The following describes two proteins that form a bound complex.

Contacts between the two chains:
Residue F24 in protein 2 is in contact with residue I9 in protein 1 (closest heavy-atom distance 4.0 Å).
Residue H40 in protein 2 contacts residue P7 in protein 1 (closest heavy-atom distance 3.6 Å).
Residue Y131 in protein 2 is in contact with residue A22 in protein 1 (closest heavy-atom distance 4.2 Å).
Residue S192 in protein 2 contacts residue C6 in protein 1 (closest heavy-atom distance 4.5 Å).
Residue H40 in protein 2 interacts with residue I9 in protein 1 (closest heavy-atom distance 3.6 Å).
Residue D171 in protein 2 interacts with residue K8 in protein 1 (closest heavy-atom distance 3.3 Å).
Residue V191 in protein 2 is in contact with residue K8 in protein 1 (closest heavy-atom distance 3.9 Å).
Residue C173 in protein 2 interacts with residue K8 in protein 1 (closest heavy-atom distance 3.5 Å).
Residue G175 in protein 2 contacts residue K8 in protein 1 (closest heavy-atom distance 2.7 Å).
Residue G194 in protein 2 interacts with residue K8 in protein 1 (closest heavy-atom distance 3.9 Å).
Residue Q174 in protein 2 contacts residue N23 in protein 1 (closest heavy-atom distance 3.5 Å).
Residue H23 in protein 2 interacts with residue L10 in protein 1 (closest heavy-atom distance 3.9 Å).
Residue Y195 in protein 2 is in contact with residue A5 in protein 1 (closest heavy-atom distance 3.7 Å).
Residue K43 in protein 2 interacts with residue I9 in protein 1 (closest heavy-atom distance 4.1 Å).
Residue Y195 in protein 2 interacts with residue V3 in protein 1 (closest heavy-atom distance 3.1 Å).
Residue G196 in protein 2 interacts with residue K8 in protein 1 (closest heavy-atom distance 3.8 Å).
Residue Q174 in protein 2 contacts residue I9 in protein 1 (closest heavy-atom distance 3.6 Å).
Residue G196 in protein 2 contacts residue A5 in protein 1 (closest heavy-atom distance 5.0 Å).
Residue F24 in protein 2 is in contact with residue L10 in protein 1 (closest heavy-atom distance 3.1 Å).
Residue G175 in protein 2 contacts residue I9 in protein 1 (closest heavy-atom distance 3.9 Å).
Residue Q174 in protein 2 interacts with residue C6 in protein 1 (closest heavy-atom distance 4.4 Å).
Residue S177 in protein 2 interacts with residue K8 in protein 1 (closest heavy-atom distance 2.9 Å).
Residue Q199 in protein 2 contacts residue V3 in protein 1 (closest heavy-atom distance 4.3 Å).
Residue W193 in protein 2 interacts with residue A5 in protein 1 (closest heavy-atom distance 3.8 Å).
Residue F24 in protein 2 is in contact with residue K11 in protein 1 (closest heavy-atom distance 3.8 Å).
Residue V205 in protein 2 is in contact with residue K8 in protein 1 (closest heavy-atom distance 4.9 Å).
Residue G196 in protein 2 contacts residue C4 in protein 1 (closest heavy-atom distance 3.1 Å).
Residue Q174 in protein 2 contacts residue K8 in protein 1 (closest heavy-atom distance 3.3 Å).
Residue W193 in protein 2 is in contact with residue C6 in protein 1 (closest heavy-atom distance 3.3 Å).
Residue Q174 in protein 2 is in contact with residue I26 in protein 1 (closest heavy-atom distance 3.5 Å).
Residue G204 in protein 2 contacts residue K8 in protein 1 (closest heavy-atom distance 3.7 Å).
Residue C25 in protein 2 contacts residue I9 in protein 1 (closest heavy-atom distance 3.7 Å).
Residue Y42 in protein 2 contacts residue K11 in protein 1 (closest heavy-atom distance 4.8 Å).
Residue Y195 in protein 2 interacts with residue C4 in protein 1 (closest heavy-atom distance 3.4 Å).
Residue Q174 in protein 2 contacts residue P7 in protein 1 (closest heavy-atom distance 3.1 Å).
Residue G194 in protein 2 contacts residue C4 in protein 1 (closest heavy-atom distance 3.4 Å).
Residue S177 in protein 2 interacts with residue I9 in protein 1 (closest heavy-atom distance 3.2 Å).
Residue W193 in protein 2 is in contact with residue P7 in protein 1 (closest heavy-atom distance 3.7 Å).
Residue Q155 in protein 2 contacts residue A5 in protein 1 (closest heavy-atom distance 4.2 Å).
Residue G175 in protein 2 interacts with residue L10 in protein 1 (closest heavy-atom distance 3.8 Å).
Residue F24 in protein 2 contacts residue P12 in protein 1 (closest heavy-atom distance 4.7 Å).
Residue S177 in protein 2 contacts residue P7 in protein 1 (closest heavy-atom distance 4.3 Å).
Residue Y131 in protein 2 interacts with residue L10 in protein 1 (closest heavy-atom distance 3.9 Å).
Residue G194 in protein 2 is in contact with residue A5 in protein 1 (closest heavy-atom distance 3.3 Å).
Residue S192 in protein 2 interacts with residue K8 in protein 1 (closest heavy-atom distance 3.0 Å).
Residue G196 in protein 2 contacts residue V3 in protein 1 (closest heavy-atom distance 3.4 Å).
Residue Q174 in protein 2 is in contact with residue A22 in protein 1 (closest heavy-atom distance 3.7 Å).
Residue Q174 in protein 2 interacts with residue L10 in protein 1 (closest heavy-atom distance 4.7 Å).
Residue S172 in protein 2 interacts with residue K8 in protein 1 (closest heavy-atom distance 2.9 Å).
Residue Y206 in protein 2 is in contact with residue K8 in protein 1 (closest heavy-atom distance 4.8 Å).
Residue G194 in protein 2 contacts residue C6 in protein 1 (closest heavy-atom distance 3.0 Å).
Residue C197 in protein 2 interacts with residue K8 in protein 1 (closest heavy-atom distance 4.6 Å).
Residue K43 in protein 2 interacts with residue K11 in protein 1 (closest heavy-atom distance 4.3 Å).
Residue D176 in protein 2 interacts with residue K8 in protein 1 (closest heavy-atom distance 3.5 Å).
Residue H40 in protein 2 contacts residue K8 in protein 1 (closest heavy-atom distance 4.1 Å).
Residue S192 in protein 2 interacts with residue P7 in protein 1 (closest heavy-atom distance 3.4 Å).
Residue W193 in protein 2 is in contact with residue K8 in protein 1 (closest heavy-atom distance 3.9 Å).
Residue C41 in protein 2 is in contact with residue I9 in protein 1 (closest heavy-atom distance 4.2 Å).
Residue L81 in protein 2 interacts with residue P7 in protein 1 (closest heavy-atom distance 4.0 Å).

Sequence of protein 2:
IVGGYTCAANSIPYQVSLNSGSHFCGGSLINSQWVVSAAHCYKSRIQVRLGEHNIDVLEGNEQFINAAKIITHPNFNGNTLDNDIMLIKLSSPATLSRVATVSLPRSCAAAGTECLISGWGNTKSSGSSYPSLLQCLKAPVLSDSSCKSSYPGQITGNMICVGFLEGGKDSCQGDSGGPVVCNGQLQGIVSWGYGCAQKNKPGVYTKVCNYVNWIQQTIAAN

Sequence of protein 1:
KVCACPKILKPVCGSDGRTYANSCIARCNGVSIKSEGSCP